Interface contacts:
Residue I21 in the first protein contacts residue V28 in the second protein (closest heavy-atom distance 3.6 Å).
Residue F17 in the first protein interacts with residue A24 in the second protein (closest heavy-atom distance 3.5 Å).
Residue V25 in the first protein interacts with residue R35 in the second protein (closest heavy-atom distance 3.4 Å).
Residue T29 in the first protein interacts with residue V32 in the second protein (closest heavy-atom distance 4.2 Å).
Residue P24 in the first protein is in contact with residue V32 in the second protein (closest heavy-atom distance 4.7 Å).
Residue V25 in the first protein interacts with residue V28 in the second protein (closest heavy-atom distance 4.4 Å).
Residue P24 in the first protein interacts with residue V28 in the second protein (closest heavy-atom distance 3.4 Å).
Residue T29 in the first protein contacts residue R35 in the second protein (closest heavy-atom distance 3.2 Å).
Residue I21 in the first protein is in contact with residue A24 in the second protein (closest heavy-atom distance 4.5 Å).
Residue F17 in the first protein is in contact with residue A20 in the second protein (closest heavy-atom distance 4.5 Å).
Residue I20 in the first protein interacts with residue V28 in the second protein (closest heavy-atom distance 3.9 Å).
Residue I21 in the first protein interacts with residue I27 in the second protein (closest heavy-atom distance 3.8 Å).
Residue D31 in the first protein contacts residue R35 in the second protein (closest heavy-atom distance 4.0 Å).
Residue V25 in the first protein is in contact with residue V32 in the second protein (closest heavy-atom distance 4.1 Å).
Residue S28 in the first protein contacts residue V32 in the second protein (closest heavy-atom distance 4.0 Å).
Residue I21 in the first protein contacts residue L31 in the second protein (closest heavy-atom distance 4.0 Å).
Residue V25 in the first protein interacts with residue L31 in the second protein (closest heavy-atom distance 3.7 Å).

Sequence of the second protein:
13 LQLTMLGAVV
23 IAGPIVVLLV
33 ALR

These two protein chains interact to form a complex.

Sequence of the first protein:
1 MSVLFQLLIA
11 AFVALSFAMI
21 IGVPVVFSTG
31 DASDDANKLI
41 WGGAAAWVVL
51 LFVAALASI